Sequence of chain A:
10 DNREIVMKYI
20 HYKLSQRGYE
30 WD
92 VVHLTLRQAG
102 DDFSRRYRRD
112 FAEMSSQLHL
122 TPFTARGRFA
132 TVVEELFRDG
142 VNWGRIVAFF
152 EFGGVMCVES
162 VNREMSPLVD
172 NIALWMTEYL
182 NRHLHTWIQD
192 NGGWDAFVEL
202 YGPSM

Contacts between the two chains:
Residue R139 in chain A interacts with residue R13 in chain B (closest heavy-atom distance 2.7 Å).
Residue P204 in chain A contacts residue A30 in chain B (closest heavy-atom distance 3.7 Å).
Residue L119 in chain A is in contact with residue L8 in chain B (closest heavy-atom distance 4.1 Å).
Residue R139 in chain A is in contact with residue E10 in chain B (closest heavy-atom distance 3.7 Å).
Residue G145 in chain A contacts residue M23 in chain B (closest heavy-atom distance 3.3 Å).
Residue E136 in chain A is in contact with residue R13 in chain B (closest heavy-atom distance 3.5 Å).
Residue Y202 in chain A interacts with residue M23 in chain B (closest heavy-atom distance 3.8 Å).
Residue Y108 in chain A is in contact with residue C11 in chain B (closest heavy-atom distance 3.4 Å).
Residue R146 in chain A is in contact with residue R13 in chain B (closest heavy-atom distance 2.9 Å).
Residue F112 in chain A contacts residue C11 in chain B (closest heavy-atom distance 4.0 Å).
Residue R107 in chain A interacts with residue I15 in chain B (closest heavy-atom distance 3.6 Å).
Residue Y202 in chain A interacts with residue L19 in chain B (closest heavy-atom distance 4.3 Å).
Residue V133 in chain A is in contact with residue L8 in chain B (closest heavy-atom distance 3.5 Å).
Residue E136 in chain A interacts with residue S9 in chain B (closest heavy-atom distance 3.7 Å).
Residue R107 in chain A interacts with residue E18 in chain B (closest heavy-atom distance 3.2 Å).
Residue R146 in chain A interacts with residue D17 in chain B (closest heavy-atom distance 2.3 Å).
Residue G145 in chain A interacts with residue G16 in chain B (closest heavy-atom distance 3.0 Å).
Residue F153 in chain A interacts with residue L8 in chain B (closest heavy-atom distance 3.9 Å).
Residue S205 in chain A is in contact with residue Q26 in chain B (closest heavy-atom distance 3.6 Å).
Residue D111 in chain A is in contact with residue K6 in chain B (closest heavy-atom distance 3.7 Å).
Residue L201 in chain A interacts with residue E24 in chain B (closest heavy-atom distance 3.6 Å).
Residue Y108 in chain A contacts residue L12 in chain B (closest heavy-atom distance 3.6 Å).
Residue F112 in chain A interacts with residue I15 in chain B (closest heavy-atom distance 3.7 Å).
Residue V148 in chain A contacts residue L19 in chain B (closest heavy-atom distance 4.1 Å).
Residue N143 in chain A is in contact with residue G16 in chain B (closest heavy-atom distance 3.9 Å).
Residue D111 in chain A is in contact with residue I15 in chain B (closest heavy-atom distance 4.2 Å).
Residue N143 in chain A is in contact with residue D20 in chain B (closest heavy-atom distance 3.4 Å).
Residue M115 in chain A interacts with residue L8 in chain B (closest heavy-atom distance 4.0 Å).
Residue Q118 in chain A is in contact with residue C11 in chain B (closest heavy-atom distance 4.0 Å).
Residue F104 in chain A interacts with residue G16 in chain B (closest heavy-atom distance 3.7 Å).
Residue F104 in chain A interacts with residue I15 in chain B (closest heavy-atom distance 3.5 Å).
Residue A149 in chain A is in contact with residue L12 in chain B (closest heavy-atom distance 3.9 Å).
Residue L201 in chain A is in contact with residue R27 in chain B (closest heavy-atom distance 3.8 Å).
Residue G145 in chain A is in contact with residue D20 in chain B (closest heavy-atom distance 3.4 Å).
Residue V133 in chain A contacts residue S9 in chain B (closest heavy-atom distance 4.1 Å).
Residue W144 in chain A contacts residue D20 in chain B (closest heavy-atom distance 3.5 Å).
Residue L137 in chain A interacts with residue R13 in chain B (closest heavy-atom distance 3.5 Å).
Residue P204 in chain A contacts residue R27 in chain B (closest heavy-atom distance 3.1 Å).
Residue F153 in chain A contacts residue L12 in chain B (closest heavy-atom distance 3.8 Å).
Residue M115 in chain A is in contact with residue L12 in chain B (closest heavy-atom distance 3.9 Å).
Residue E200 in chain A is in contact with residue R27 in chain B (closest heavy-atom distance 2.8 Å).
Residue R110 in chain A interacts with residue E18 in chain B (closest heavy-atom distance 2.7 Å).
Residue S205 in chain A interacts with residue M23 in chain B (closest heavy-atom distance 4.0 Å).
Residue D140 in chain A contacts residue R13 in chain B (closest heavy-atom distance 2.5 Å).
Residue L201 in chain A interacts with residue M23 in chain B (closest heavy-atom distance 3.0 Å).
Residue W144 in chain A is in contact with residue M23 in chain B (closest heavy-atom distance 3.8 Å).
Residue Q118 in chain A is in contact with residue K6 in chain B (closest heavy-atom distance 3.3 Å).
Residue V133 in chain A contacts residue L12 in chain B (closest heavy-atom distance 3.9 Å).
Residue R107 in chain A is in contact with residue L19 in chain B (closest heavy-atom distance 4.2 Å).
Residue Q118 in chain A is in contact with residue K7 in chain B (closest heavy-atom distance 3.4 Å).
Residue R107 in chain A is in contact with residue N22 in chain B (closest heavy-atom distance 2.9 Å).
Residue Q118 in chain A is in contact with residue L8 in chain B (closest heavy-atom distance 2.9 Å).
Residue F104 in chain A is in contact with residue L19 in chain B (closest heavy-atom distance 3.6 Å).
Residue F104 in chain A contacts residue L12 in chain B (closest heavy-atom distance 4.0 Å).
Residue N143 in chain A interacts with residue D17 in chain B (closest heavy-atom distance 3.0 Å).
Residue F112 in chain A contacts residue K6 in chain B (closest heavy-atom distance 3.4 Å).
Residue P204 in chain A contacts residue Q26 in chain B (closest heavy-atom distance 3.6 Å).
Residue Y108 in chain A contacts residue I15 in chain B (closest heavy-atom distance 3.6 Å).
Residue A100 in chain A interacts with residue L19 in chain B (closest heavy-atom distance 3.5 Å).
Residue R146 in chain A is in contact with residue G16 in chain B (closest heavy-atom distance 3.7 Å).

Sequence of chain B:
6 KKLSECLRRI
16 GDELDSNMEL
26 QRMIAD

These two protein chains interact to form a complex.